These two protein chains interact to form a complex.

Interface contacts:
Residue Y8 in the second protein is in contact with residue G19 in the first protein (closest heavy-atom distance 3.7 Å).
Residue F49 in the second protein interacts with residue M1 in the first protein (closest heavy-atom distance 3.2 Å).
Residue P44 in the second protein interacts with residue D57 in the first protein (closest heavy-atom distance 3.3 Å).
Residue H32 in the second protein interacts with residue R71 in the first protein (closest heavy-atom distance 3.6 Å).
Residue M4 in the second protein is in contact with residue A89 in the first protein (closest heavy-atom distance 3.7 Å).
Residue P44 in the second protein contacts residue T61 in the first protein (closest heavy-atom distance 2.7 Å).
Residue N21 in the second protein contacts residue R74 in the first protein (closest heavy-atom distance 2.8 Å).
Residue H3 in the second protein contacts residue E93 in the first protein (closest heavy-atom distance 3.2 Å).
Residue E20 in the second protein is in contact with residue R74 in the first protein (closest heavy-atom distance 2.6 Å).
Residue M43 in the second protein contacts residue P60 in the first protein (closest heavy-atom distance 3.2 Å).
Residue G1 in the second protein is in contact with residue Y94 in the first protein (closest heavy-atom distance 2.9 Å).
Residue F49 in the second protein is in contact with residue F2 in the first protein (closest heavy-atom distance 3.4 Å).
Residue P44 in the second protein interacts with residue L58 in the first protein (closest heavy-atom distance 3.5 Å).
Residue F9 in the second protein is in contact with residue L85 in the first protein (closest heavy-atom distance 3.2 Å).
Residue W74 in the second protein interacts with residue C67 in the first protein (closest heavy-atom distance 3.6 Å).
Residue Y8 in the second protein is in contact with residue A89 in the first protein (closest heavy-atom distance 3.8 Å).
Residue F22 in the second protein interacts with residue R74 in the first protein (closest heavy-atom distance 2.8 Å).
Residue L29 in the second protein interacts with residue R11 in the first protein (closest heavy-atom distance 3.8 Å).
Residue L23 in the second protein is in contact with residue Y81 in the first protein (closest heavy-atom distance 3.7 Å).
Residue P2 in the second protein is in contact with residue E18 in the first protein (closest heavy-atom distance 3.4 Å).
Residue G78 in the second protein is in contact with residue C67 in the first protein (closest heavy-atom distance 3.5 Å).
Residue L25 in the second protein is in contact with residue D82 in the first protein (closest heavy-atom distance 3.6 Å).
Residue L79 in the second protein interacts with residue F64 in the first protein (closest heavy-atom distance 3.8 Å).
Residue A7 in the second protein interacts with residue A89 in the first protein (closest heavy-atom distance 3.5 Å).
Residue V11 in the second protein interacts with residue Y81 in the first protein (closest heavy-atom distance 3.7 Å).
Residue Y8 in the second protein is in contact with residue L85 in the first protein (closest heavy-atom distance 3.8 Å).
Residue H32 in the second protein is in contact with residue M7 in the first protein (closest heavy-atom distance 3.5 Å).
Residue M4 in the second protein contacts residue G19 in the first protein (closest heavy-atom distance 3.2 Å).
Residue L29 in the second protein contacts residue H14 in the first protein (closest heavy-atom distance 3.5 Å).
Residue L46 in the second protein contacts residue F64 in the first protein (closest heavy-atom distance 3.8 Å).
Residue L46 in the second protein contacts residue T61 in the first protein (closest heavy-atom distance 3.8 Å).
Residue W74 in the second protein interacts with residue R71 in the first protein (closest heavy-atom distance 3.3 Å).
Residue M43 in the second protein contacts residue T61 in the first protein (closest heavy-atom distance 3.5 Å).
Residue G1 in the second protein interacts with residue E93 in the first protein (closest heavy-atom distance 3.6 Å).
Residue I28 in the second protein is in contact with residue C75 in the first protein (closest heavy-atom distance 3.8 Å).
Residue W74 in the second protein interacts with residue C3 in the first protein (closest heavy-atom distance 3.6 Å).
Residue F9 in the second protein interacts with residue R88 in the first protein (closest heavy-atom distance 3.2 Å).
Residue S31 in the second protein interacts with residue R74 in the first protein (closest heavy-atom distance 3.6 Å).
Residue Y8 in the second protein contacts residue R86 in the first protein (closest heavy-atom distance 3.1 Å).
Residue I28 in the second protein contacts residue R71 in the first protein (closest heavy-atom distance 2.8 Å).
Residue R45 in the second protein contacts residue R55 in the first protein (closest heavy-atom distance 3.4 Å).
Residue D60 in the second protein is in contact with residue R55 in the first protein (closest heavy-atom distance 2.8 Å).
Residue R45 in the second protein contacts residue L58 in the first protein (closest heavy-atom distance 3.5 Å).
Residue M43 in the second protein contacts residue F64 in the first protein (closest heavy-atom distance 3.5 Å).
Residue R45 in the second protein contacts residue E49 in the first protein (closest heavy-atom distance 3.2 Å).
Residue G78 in the second protein is in contact with residue K63 in the first protein (closest heavy-atom distance 3.3 Å).
Residue D27 in the second protein interacts with residue R74 in the first protein (closest heavy-atom distance 3.8 Å).
Residue L75 in the second protein contacts residue F64 in the first protein (closest heavy-atom distance 3.3 Å).
Residue H32 in the second protein contacts residue E4 in the first protein (closest heavy-atom distance 3.7 Å).
Residue H32 in the second protein is in contact with residue R11 in the first protein (closest heavy-atom distance 3.5 Å).
Residue L29 in the second protein interacts with residue M7 in the first protein (closest heavy-atom distance 3.5 Å).
Residue I28 in the second protein contacts residue R74 in the first protein (closest heavy-atom distance 3.6 Å).
Residue S31 in the second protein contacts residue R71 in the first protein (closest heavy-atom distance 3.0 Å).
Residue M4 in the second protein is in contact with residue E18 in the first protein (closest heavy-atom distance 3.5 Å).
Residue I28 in the second protein interacts with residue A78 in the first protein (closest heavy-atom distance 3.4 Å).
Residue R45 in the second protein contacts residue D46 in the first protein (closest heavy-atom distance 3.1 Å).
Residue Y8 in the second protein contacts residue D82 in the first protein (closest heavy-atom distance 2.6 Å).
Residue W74 in the second protein interacts with residue S68 in the first protein (closest heavy-atom distance 3.7 Å).
Residue M4 in the second protein is in contact with residue E93 in the first protein (closest heavy-atom distance 3.5 Å).
Residue A7 in the second protein is in contact with residue R88 in the first protein (closest heavy-atom distance 3.0 Å).

Sequence of the first protein:
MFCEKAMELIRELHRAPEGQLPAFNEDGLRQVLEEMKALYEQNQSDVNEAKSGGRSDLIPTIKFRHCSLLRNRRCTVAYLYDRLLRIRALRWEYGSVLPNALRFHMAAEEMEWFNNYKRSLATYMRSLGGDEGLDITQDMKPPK

Sequence of the second protein:
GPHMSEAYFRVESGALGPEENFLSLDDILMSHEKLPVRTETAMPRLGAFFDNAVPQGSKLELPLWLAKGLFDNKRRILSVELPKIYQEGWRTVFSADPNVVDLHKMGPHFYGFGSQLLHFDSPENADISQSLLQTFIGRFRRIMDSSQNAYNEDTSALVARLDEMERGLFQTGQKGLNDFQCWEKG